Sequence of chain A:
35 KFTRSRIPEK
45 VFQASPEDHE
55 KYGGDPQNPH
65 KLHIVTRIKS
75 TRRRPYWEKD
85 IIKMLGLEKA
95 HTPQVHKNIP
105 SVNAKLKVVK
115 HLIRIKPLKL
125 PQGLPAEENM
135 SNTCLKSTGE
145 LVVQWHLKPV

Sequence of chain B:
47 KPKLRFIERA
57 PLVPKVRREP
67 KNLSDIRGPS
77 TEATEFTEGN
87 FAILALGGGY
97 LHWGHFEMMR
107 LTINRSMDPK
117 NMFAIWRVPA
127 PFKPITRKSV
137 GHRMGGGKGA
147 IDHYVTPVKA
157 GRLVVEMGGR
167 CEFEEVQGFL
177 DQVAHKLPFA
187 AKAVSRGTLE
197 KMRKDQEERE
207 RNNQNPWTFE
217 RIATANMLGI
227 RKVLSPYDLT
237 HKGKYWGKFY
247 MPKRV

Residue-level contacts at the interface:
Residue M223 in chain B contacts residue H115 in chain A (closest heavy-atom distance 3.2 Å).
Residue K228 in chain B interacts with residue R77 in chain A (closest heavy-atom distance 4.6 Å).
Residue G225 in chain B contacts residue H115 in chain A (closest heavy-atom distance 3.9 Å).
Residue L224 in chain B is in contact with residue H115 in chain A (closest heavy-atom distance 4.3 Å).
Residue A221 in chain B is in contact with residue I41 in chain A (closest heavy-atom distance 4.5 Å).
Residue N222 in chain B is in contact with residue H115 in chain A (closest heavy-atom distance 4.3 Å).

This data describes a binding interaction between two proteins.